Interface contacts:
Residue R146 in the second protein is in contact with residue A184 in the first protein (closest heavy-atom distance 4.1 Å).
Residue L151 in the second protein is in contact with residue E192 in the first protein (closest heavy-atom distance 3.7 Å).
Residue N197 in the second protein contacts residue D220 in the first protein (closest heavy-atom distance 3.9 Å).
Residue Q154 in the second protein is in contact with residue L188 in the first protein (closest heavy-atom distance 4.0 Å).
Residue R55 in the second protein is in contact with residue R81 in the first protein (closest heavy-atom distance 3.1 Å).
Residue N5 in the second protein contacts residue Q85 in the first protein (closest heavy-atom distance 4.3 Å).
Residue F193 in the second protein is in contact with residue M217 in the first protein (closest heavy-atom distance 4.5 Å).
Residue K63 in the second protein contacts residue Y88 in the first protein (closest heavy-atom distance 3.3 Å).
Residue I150 in the second protein interacts with residue V186 in the first protein (closest heavy-atom distance 3.8 Å).
Residue I231 in the second protein contacts residue F230 in the first protein (closest heavy-atom distance 3.2 Å).
Residue T1 in the second protein contacts residue Q93 in the first protein (closest heavy-atom distance 3.5 Å).
Residue Q169 in the second protein is in contact with residue Y203 in the first protein (closest heavy-atom distance 2.9 Å).
Residue G159 in the second protein interacts with residue L197 in the first protein (closest heavy-atom distance 4.1 Å).
Residue D2 in the second protein is in contact with residue S89 in the first protein (closest heavy-atom distance 4.4 Å).
Residue I158 in the second protein contacts residue I180 in the first protein (closest heavy-atom distance 3.7 Å).
Residue Y66 in the second protein contacts residue L92 in the first protein (closest heavy-atom distance 3.5 Å).
Residue N9 in the second protein contacts residue Q82 in the first protein (closest heavy-atom distance 4.3 Å).
Residue Y66 in the second protein is in contact with residue E96 in the first protein (closest heavy-atom distance 3.2 Å).
Residue E12 in the second protein interacts with residue R81 in the first protein (closest heavy-atom distance 3.4 Å).
Residue M81 in the second protein interacts with residue R104 in the first protein (closest heavy-atom distance 3.8 Å).
Residue R55 in the second protein is in contact with residue Y78 in the first protein (closest heavy-atom distance 4.2 Å).
Residue K152 in the second protein contacts residue L196 in the first protein (closest heavy-atom distance 3.4 Å).
Residue E12 in the second protein is in contact with residue Y78 in the first protein (closest heavy-atom distance 4.5 Å).
Residue Q154 in the second protein contacts residue R187 in the first protein (closest heavy-atom distance 4.2 Å).
Residue Q169 in the second protein interacts with residue L210 in the first protein (closest heavy-atom distance 3.9 Å).
Residue L151 in the second protein interacts with residue L196 in the first protein (closest heavy-atom distance 4.4 Å).
Residue K162 in the second protein is in contact with residue L200 in the first protein (closest heavy-atom distance 3.8 Å).
Residue S8 in the second protein contacts residue Q85 in the first protein (closest heavy-atom distance 3.0 Å).
Residue I158 in the second protein contacts residue L188 in the first protein (closest heavy-atom distance 4.4 Å).
Residue N197 in the second protein contacts residue S221 in the first protein (closest heavy-atom distance 4.2 Å).
Residue D2 in the second protein interacts with residue Q93 in the first protein (closest heavy-atom distance 2.7 Å).
Residue Y4 in the second protein is in contact with residue Y88 in the first protein (closest heavy-atom distance 3.5 Å).
Residue Q154 in the second protein is in contact with residue V186 in the first protein (closest heavy-atom distance 4.2 Å).
Residue Q154 in the second protein interacts with residue I180 in the first protein (closest heavy-atom distance 3.7 Å).
Residue L117 in the second protein interacts with residue K181 in the first protein (closest heavy-atom distance 3.7 Å).
Residue Y4 in the second protein contacts residue Q85 in the first protein (closest heavy-atom distance 3.7 Å).
Residue Q121 in the second protein interacts with residue A184 in the first protein (closest heavy-atom distance 4.4 Å).
Residue L151 in the second protein is in contact with residue V193 in the first protein (closest heavy-atom distance 3.8 Å).
Residue I166 in the second protein contacts residue Y203 in the first protein (closest heavy-atom distance 3.5 Å).
Residue A155 in the second protein is in contact with residue V193 in the first protein (closest heavy-atom distance 4.0 Å).
Residue L117 in the second protein contacts residue S182 in the first protein (closest heavy-atom distance 3.9 Å).
Residue Y4 in the second protein interacts with residue L92 in the first protein (closest heavy-atom distance 4.0 Å).
Residue I150 in the second protein contacts residue T183 in the first protein (closest heavy-atom distance 3.8 Å).
Residue R146 in the second protein contacts residue V186 in the first protein (closest heavy-atom distance 4.3 Å).
Residue R146 in the second protein is in contact with residue T183 in the first protein (closest heavy-atom distance 4.3 Å).
Residue Y4 in the second protein is in contact with residue S89 in the first protein (closest heavy-atom distance 3.6 Å).
Residue Y90 in the second protein contacts residue L108 in the first protein (closest heavy-atom distance 3.7 Å).
Residue A155 in the second protein contacts residue L196 in the first protein (closest heavy-atom distance 4.0 Å).
Residue N5 in the second protein interacts with residue S89 in the first protein (closest heavy-atom distance 3.2 Å).
Residue R73 in the second protein interacts with residue E96 in the first protein (closest heavy-atom distance 2.4 Å).
Residue N5 in the second protein contacts residue N86 in the first protein (closest heavy-atom distance 3.0 Å).
Residue L232 in the second protein contacts residue F230 in the first protein (closest heavy-atom distance 3.6 Å).
Residue L151 in the second protein is in contact with residue V186 in the first protein (closest heavy-atom distance 4.2 Å).
Residue A155 in the second protein interacts with residue L197 in the first protein (closest heavy-atom distance 3.8 Å).
Residue K147 in the second protein contacts residue V186 in the first protein (closest heavy-atom distance 4.0 Å).
Residue K162 in the second protein contacts residue Y203 in the first protein (closest heavy-atom distance 4.2 Å).
Residue Q154 in the second protein contacts residue T183 in the first protein (closest heavy-atom distance 3.4 Å).
Residue L235 in the second protein contacts residue F230 in the first protein (closest heavy-atom distance 3.6 Å).
Residue Q157 in the second protein interacts with residue K181 in the first protein (closest heavy-atom distance 3.3 Å).
Residue Q157 in the second protein contacts residue I180 in the first protein (closest heavy-atom distance 3.6 Å).

The following describes two proteins that form a bound complex.

Sequence of the first protein:
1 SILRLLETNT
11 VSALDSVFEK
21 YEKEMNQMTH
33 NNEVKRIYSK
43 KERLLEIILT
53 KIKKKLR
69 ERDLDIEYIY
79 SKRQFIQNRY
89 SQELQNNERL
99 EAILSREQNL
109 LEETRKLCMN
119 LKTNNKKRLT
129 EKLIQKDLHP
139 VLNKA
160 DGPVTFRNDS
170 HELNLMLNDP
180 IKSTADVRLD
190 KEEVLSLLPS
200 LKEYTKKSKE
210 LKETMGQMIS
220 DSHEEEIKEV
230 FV

Sequence of the second protein:
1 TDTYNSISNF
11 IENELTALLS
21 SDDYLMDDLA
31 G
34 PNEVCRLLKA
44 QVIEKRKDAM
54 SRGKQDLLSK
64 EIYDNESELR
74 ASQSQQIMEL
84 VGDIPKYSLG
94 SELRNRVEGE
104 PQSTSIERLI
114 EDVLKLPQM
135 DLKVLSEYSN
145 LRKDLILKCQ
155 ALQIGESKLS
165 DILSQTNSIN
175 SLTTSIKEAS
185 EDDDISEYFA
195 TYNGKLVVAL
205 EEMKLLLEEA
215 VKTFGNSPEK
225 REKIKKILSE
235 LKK